This data describes a binding interaction between two proteins.

Sequence of protein 1:
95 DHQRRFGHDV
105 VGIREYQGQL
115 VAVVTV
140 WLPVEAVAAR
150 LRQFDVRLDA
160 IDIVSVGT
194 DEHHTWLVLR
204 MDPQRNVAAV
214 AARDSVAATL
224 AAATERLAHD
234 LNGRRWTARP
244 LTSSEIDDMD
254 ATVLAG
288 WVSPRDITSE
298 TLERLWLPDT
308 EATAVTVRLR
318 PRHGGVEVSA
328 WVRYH

Interface contacts:
Residue A24 in protein 2 interacts with residue F153 in protein 1 (closest heavy-atom distance 3.6 Å).
Residue R322 in protein 2 interacts with residue A215 in protein 1 (closest heavy-atom distance 4.2 Å).
Residue L339 in protein 2 contacts residue E109 in protein 1 (closest heavy-atom distance 4.0 Å).
Residue R322 in protein 2 interacts with residue A214 in protein 1 (closest heavy-atom distance 2.9 Å).
Residue E340 in protein 2 interacts with residue D95 in protein 1 (closest heavy-atom distance 4.5 Å).
Residue V348 in protein 2 interacts with residue V210 in protein 1 (closest heavy-atom distance 4.5 Å).
Residue L339 in protein 2 contacts residue I107 in protein 1 (closest heavy-atom distance 4.4 Å).
Residue A33 in protein 2 is in contact with residue F153 in protein 1 (closest heavy-atom distance 3.6 Å).
Residue R322 in protein 2 is in contact with residue V213 in protein 1 (closest heavy-atom distance 4.6 Å).
Residue Q31 in protein 2 is in contact with residue D154 in protein 1 (closest heavy-atom distance 4.8 Å).
Residue V345 in protein 2 is in contact with residue V213 in protein 1 (closest heavy-atom distance 3.4 Å).
Residue R322 in protein 2 is in contact with residue R216 in protein 1 (closest heavy-atom distance 2.8 Å).
Residue P342 in protein 2 interacts with residue S218 in protein 1 (closest heavy-atom distance 4.9 Å).
Residue L339 in protein 2 interacts with residue A220 in protein 1 (closest heavy-atom distance 3.5 Å).
Residue E340 in protein 2 is in contact with residue S218 in protein 1 (closest heavy-atom distance 4.2 Å).
Residue V62 in protein 2 contacts residue F100 in protein 1 (closest heavy-atom distance 4.2 Å).
Residue V318 in protein 2 interacts with residue A214 in protein 1 (closest heavy-atom distance 4.8 Å).
Residue S344 in protein 2 contacts residue A220 in protein 1 (closest heavy-atom distance 4.8 Å).
Residue V345 in protein 2 is in contact with residue R216 in protein 1 (closest heavy-atom distance 4.2 Å).
Residue A352 in protein 2 is in contact with residue V210 in protein 1 (closest heavy-atom distance 3.7 Å).
Residue V345 in protein 2 is in contact with residue S218 in protein 1 (closest heavy-atom distance 4.5 Å).
Residue L339 in protein 2 is in contact with residue V219 in protein 1 (closest heavy-atom distance 3.4 Å).
Residue S344 in protein 2 is in contact with residue V219 in protein 1 (closest heavy-atom distance 3.2 Å).
Residue V348 in protein 2 interacts with residue P206 in protein 1 (closest heavy-atom distance 4.2 Å).
Residue V345 in protein 2 is in contact with residue V219 in protein 1 (closest heavy-atom distance 4.6 Å).
Residue V30 in protein 2 contacts residue F100 in protein 1 (closest heavy-atom distance 4.3 Å).
Residue R300 in protein 2 contacts residue R208 in protein 1 (closest heavy-atom distance 5.0 Å).
Residue R99 in protein 2 is in contact with residue D154 in protein 1 (closest heavy-atom distance 3.5 Å).
Residue V348 in protein 2 contacts residue Q207 in protein 1 (closest heavy-atom distance 4.0 Å).
Residue V23 in protein 2 interacts with residue F153 in protein 1 (closest heavy-atom distance 4.1 Å).
Residue R322 in protein 2 is in contact with residue D217 in protein 1 (closest heavy-atom distance 3.5 Å).
Residue S344 in protein 2 is in contact with residue S218 in protein 1 (closest heavy-atom distance 3.7 Å).
Residue V348 in protein 2 contacts residue V219 in protein 1 (closest heavy-atom distance 4.3 Å).
Residue L339 in protein 2 is in contact with residue D95 in protein 1 (closest heavy-atom distance 3.5 Å).
Residue A352 in protein 2 is in contact with residue Q207 in protein 1 (closest heavy-atom distance 3.3 Å).
Residue V345 in protein 2 is in contact with residue A214 in protein 1 (closest heavy-atom distance 3.7 Å).
Residue Q31 in protein 2 interacts with residue R229 in protein 1 (closest heavy-atom distance 4.1 Å).
Residue G341 in protein 2 interacts with residue S218 in protein 1 (closest heavy-atom distance 3.4 Å).
Residue E340 in protein 2 interacts with residue Q97 in protein 1 (closest heavy-atom distance 4.0 Å).
Residue V348 in protein 2 is in contact with residue V213 in protein 1 (closest heavy-atom distance 4.4 Å).
Residue Q31 in protein 2 contacts residue F153 in protein 1 (closest heavy-atom distance 4.4 Å).
Residue Q31 in protein 2 contacts residue R216 in protein 1 (closest heavy-atom distance 3.5 Å).
Residue L349 in protein 2 interacts with residue A214 in protein 1 (closest heavy-atom distance 4.7 Å).
Residue V345 in protein 2 contacts residue D217 in protein 1 (closest heavy-atom distance 4.1 Å).
Residue E340 in protein 2 is in contact with residue A220 in protein 1 (closest heavy-atom distance 4.6 Å).
Residue A33 in protein 2 is in contact with residue R229 in protein 1 (closest heavy-atom distance 3.9 Å).
Residue L349 in protein 2 contacts residue V210 in protein 1 (closest heavy-atom distance 3.7 Å).
Residue P342 in protein 2 interacts with residue D217 in protein 1 (closest heavy-atom distance 3.9 Å).
Residue V22 in protein 2 interacts with residue F153 in protein 1 (closest heavy-atom distance 4.5 Å).
Residue L60 in protein 2 interacts with residue F100 in protein 1 (closest heavy-atom distance 3.6 Å).
Residue R99 in protein 2 contacts residue F153 in protein 1 (closest heavy-atom distance 4.3 Å).
Residue R351 in protein 2 is in contact with residue Q207 in protein 1 (closest heavy-atom distance 3.2 Å).
Residue G341 in protein 2 interacts with residue D217 in protein 1 (closest heavy-atom distance 3.9 Å).
Residue L339 in protein 2 is in contact with residue S218 in protein 1 (closest heavy-atom distance 4.3 Å).
Residue D98 in protein 2 contacts residue F153 in protein 1 (closest heavy-atom distance 4.7 Å).
Residue L339 in protein 2 contacts residue Q113 in protein 1 (closest heavy-atom distance 4.1 Å).
Residue G97 in protein 2 interacts with residue F153 in protein 1 (closest heavy-atom distance 3.7 Å).

Sequence of protein 2:
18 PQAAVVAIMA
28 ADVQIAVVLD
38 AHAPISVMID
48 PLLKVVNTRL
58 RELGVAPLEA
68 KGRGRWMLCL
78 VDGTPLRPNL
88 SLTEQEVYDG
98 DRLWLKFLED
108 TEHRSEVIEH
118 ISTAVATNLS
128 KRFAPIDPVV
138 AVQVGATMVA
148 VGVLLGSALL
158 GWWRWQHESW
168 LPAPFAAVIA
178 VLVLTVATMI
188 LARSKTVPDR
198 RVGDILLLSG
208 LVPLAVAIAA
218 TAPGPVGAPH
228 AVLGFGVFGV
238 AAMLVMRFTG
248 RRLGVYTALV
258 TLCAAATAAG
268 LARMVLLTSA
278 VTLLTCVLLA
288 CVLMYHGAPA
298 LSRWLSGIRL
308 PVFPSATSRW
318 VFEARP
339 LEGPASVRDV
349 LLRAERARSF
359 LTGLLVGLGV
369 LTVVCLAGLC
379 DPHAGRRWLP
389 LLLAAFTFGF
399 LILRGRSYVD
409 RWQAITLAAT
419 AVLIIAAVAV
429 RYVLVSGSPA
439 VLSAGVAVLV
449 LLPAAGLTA